This data describes a binding interaction between two proteins.

Sequence of chain B:
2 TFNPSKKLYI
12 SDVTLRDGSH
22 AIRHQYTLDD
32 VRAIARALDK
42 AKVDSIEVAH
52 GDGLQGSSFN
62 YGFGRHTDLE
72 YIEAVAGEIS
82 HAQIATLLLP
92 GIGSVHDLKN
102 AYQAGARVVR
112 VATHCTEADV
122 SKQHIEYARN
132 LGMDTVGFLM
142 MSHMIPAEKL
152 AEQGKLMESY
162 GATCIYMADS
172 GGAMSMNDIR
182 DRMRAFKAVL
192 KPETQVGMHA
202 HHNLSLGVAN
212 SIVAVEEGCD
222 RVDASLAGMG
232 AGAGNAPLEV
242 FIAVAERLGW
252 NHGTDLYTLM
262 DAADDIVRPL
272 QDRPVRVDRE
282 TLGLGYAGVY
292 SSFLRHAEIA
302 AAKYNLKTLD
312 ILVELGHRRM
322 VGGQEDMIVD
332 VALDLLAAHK

Residue-level contacts at the interface:
Residue S58 in chain B is in contact with residue P261 in chain A (closest heavy-atom distance 3.6 Å).
Residue S59 in chain B is in contact with residue E154 in chain A (closest heavy-atom distance 3.3 Å).
Residue S95 in chain B is in contact with residue E177 in chain A (closest heavy-atom distance 3.8 Å).
Residue D335 in chain B contacts residue Q245 in chain A (closest heavy-atom distance 3.0 Å).
Residue D327 in chain B contacts residue T210 in chain A (closest heavy-atom distance 2.7 Å).
Residue G92 in chain B is in contact with residue I172 in chain A (closest heavy-atom distance 3.4 Å).
Residue D331 in chain B interacts with residue K244 in chain A (closest heavy-atom distance 3.0 Å).
Residue L334 in chain B contacts residue Q245 in chain A (closest heavy-atom distance 3.4 Å).
Residue Q325 in chain B contacts residue I197 in chain A (closest heavy-atom distance 3.9 Å).
Residue G65 in chain B interacts with residue N259 in chain A (closest heavy-atom distance 3.5 Å).
Residue N61 in chain B interacts with residue Y212 in chain A (closest heavy-atom distance 3.1 Å).
Residue Q325 in chain B interacts with residue N199 in chain A (closest heavy-atom distance 2.9 Å).
Residue N61 in chain B interacts with residue E154 in chain A (closest heavy-atom distance 2.8 Å).
Residue F60 in chain B interacts with residue L258 in chain A (closest heavy-atom distance 3.6 Å).
Residue G92 in chain B is in contact with residue I196 in chain A (closest heavy-atom distance 3.0 Å).
Residue N61 in chain B interacts with residue V156 in chain A (closest heavy-atom distance 3.6 Å).
Residue F64 in chain B contacts residue N259 in chain A (closest heavy-atom distance 3.5 Å).
Residue G92 in chain B interacts with residue T176 in chain A (closest heavy-atom distance 3.7 Å).
Residue K304 in chain B is in contact with residue D250 in chain A (closest heavy-atom distance 3.0 Å).
Residue F60 in chain B contacts residue E154 in chain A (closest heavy-atom distance 2.7 Å).
Residue G92 in chain B interacts with residue I195 in chain A (closest heavy-atom distance 3.3 Å).
Residue F60 in chain B interacts with residue Y152 in chain A (closest heavy-atom distance 3.7 Å).
Residue V330 in chain B interacts with residue F274 in chain A (closest heavy-atom distance 3.5 Å).
Residue V322 in chain B contacts residue I197 in chain A (closest heavy-atom distance 3.6 Å).
Residue T117 in chain B interacts with residue P200 in chain A (closest heavy-atom distance 3.3 Å).
Residue F60 in chain B is in contact with residue K270 in chain A (closest heavy-atom distance 3.6 Å).
Residue R320 in chain B is in contact with residue N199 in chain A (closest heavy-atom distance 2.9 Å).
Residue F64 in chain B interacts with residue I260 in chain A (closest heavy-atom distance 3.8 Å).
Residue D335 in chain B contacts residue K244 in chain A (closest heavy-atom distance 2.8 Å).
Residue V322 in chain B contacts residue M198 in chain A (closest heavy-atom distance 3.8 Å).
Residue V96 in chain B is in contact with residue D173 in chain A (closest heavy-atom distance 2.9 Å).
Residue Y305 in chain B is in contact with residue Q248 in chain A (closest heavy-atom distance 3.1 Å).
Residue H67 in chain B contacts residue P261 in chain A (closest heavy-atom distance 3.7 Å).
Residue V322 in chain B contacts residue N199 in chain A (closest heavy-atom distance 3.8 Å).
Residue L334 in chain B is in contact with residue Q248 in chain A (closest heavy-atom distance 3.8 Å).
Residue D327 in chain B interacts with residue Y212 in chain A (closest heavy-atom distance 3.3 Å).
Residue R319 in chain B interacts with residue R208 in chain A (closest heavy-atom distance 3.7 Å).
Residue D327 in chain B contacts residue V156 in chain A (closest heavy-atom distance 3.8 Å).
Residue M321 in chain B interacts with residue N199 in chain A (closest heavy-atom distance 3.8 Å).
Residue H115 in chain B contacts residue P200 in chain A (closest heavy-atom distance 3.8 Å).
Residue F64 in chain B is in contact with residue Y152 in chain A (closest heavy-atom distance 3.9 Å).
Residue E118 in chain B is in contact with residue R169 in chain A (closest heavy-atom distance 2.8 Å).
Residue G65 in chain B contacts residue P261 in chain A (closest heavy-atom distance 3.2 Å).
Residue T68 in chain B is in contact with residue P261 in chain A (closest heavy-atom distance 3.7 Å).
Residue E118 in chain B interacts with residue P200 in chain A (closest heavy-atom distance 3.8 Å).
Residue Q325 in chain B is in contact with residue S158 in chain A (closest heavy-atom distance 3.4 Å).
Residue R66 in chain B is in contact with residue N259 in chain A (closest heavy-atom distance 3.7 Å).
Residue S95 in chain B interacts with residue D173 in chain A (closest heavy-atom distance 3.5 Å).
Residue H125 in chain B interacts with residue D173 in chain A (closest heavy-atom distance 2.9 Å).
Residue S58 in chain B contacts residue K193 in chain A (closest heavy-atom distance 3.6 Å).
Residue D331 in chain B is in contact with residue Q245 in chain A (closest heavy-atom distance 2.8 Å).
Residue Q56 in chain B contacts residue K193 in chain A (closest heavy-atom distance 2.8 Å).
Residue F60 in chain B contacts residue Y212 in chain A (closest heavy-atom distance 3.5 Å).
Residue D331 in chain B interacts with residue R208 in chain A (closest heavy-atom distance 2.9 Å).
Residue E118 in chain B contacts residue S161 in chain A (closest heavy-atom distance 2.6 Å).
Residue Q124 in chain B contacts residue A170 in chain A (closest heavy-atom distance 2.8 Å).
Residue G323 in chain B is in contact with residue I197 in chain A (closest heavy-atom distance 3.7 Å).
Residue D120 in chain B contacts residue R169 in chain A (closest heavy-atom distance 2.8 Å).
Residue Y62 in chain B contacts residue I195 in chain A (closest heavy-atom distance 3.7 Å).
Residue D327 in chain B contacts residue F274 in chain A (closest heavy-atom distance 3.4 Å).

Sequence of chain A:
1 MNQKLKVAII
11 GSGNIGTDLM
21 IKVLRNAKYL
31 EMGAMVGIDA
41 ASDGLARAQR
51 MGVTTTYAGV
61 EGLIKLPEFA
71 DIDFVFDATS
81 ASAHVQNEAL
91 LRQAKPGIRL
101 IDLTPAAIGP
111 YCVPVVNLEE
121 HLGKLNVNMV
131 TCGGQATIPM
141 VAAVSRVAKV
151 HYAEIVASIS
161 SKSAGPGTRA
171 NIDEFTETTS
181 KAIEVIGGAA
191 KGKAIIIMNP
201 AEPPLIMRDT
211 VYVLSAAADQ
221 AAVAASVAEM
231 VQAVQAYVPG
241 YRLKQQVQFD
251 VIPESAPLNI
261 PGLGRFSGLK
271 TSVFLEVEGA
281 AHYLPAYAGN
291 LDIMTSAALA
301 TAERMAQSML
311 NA